Residue-level contacts at the interface:
Residue V118 in chain A is in contact with residue L13 in chain B (closest heavy-atom distance 3.9 Å).
Residue Q45 in chain A is in contact with residue I7 in chain B (closest heavy-atom distance 3.4 Å).
Residue Y17 in chain A is in contact with residue I11 in chain B (closest heavy-atom distance 3.2 Å).
Residue E43 in chain A interacts with residue I11 in chain B (closest heavy-atom distance 3.7 Å).
Residue I75 in chain A contacts residue V5 in chain B (closest heavy-atom distance 3.5 Å).
Residue V47 in chain A interacts with residue V6 in chain B (closest heavy-atom distance 3.4 Å).
Residue T74 in chain A is in contact with residue V5 in chain B (closest heavy-atom distance 2.8 Å).
Residue T30 in chain A is in contact with residue V6 in chain B (closest heavy-atom distance 3.6 Å).
Residue L105 in chain A is in contact with residue L13 in chain B (closest heavy-atom distance 3.8 Å).
Residue V44 in chain A interacts with residue R10 in chain B (closest heavy-atom distance 3.5 Å).
Residue T49 in chain A interacts with residue V5 in chain B (closest heavy-atom distance 4.0 Å).
Residue A16 in chain A is in contact with residue V12 in chain B (closest heavy-atom distance 3.4 Å).
Residue I46 in chain A is in contact with residue I7 in chain B (closest heavy-atom distance 3.4 Å).
Residue Q19 in chain A contacts residue R10 in chain B (closest heavy-atom distance 2.9 Å).
Residue R73 in chain A contacts residue V5 in chain B (closest heavy-atom distance 3.9 Å).
Residue T15 in chain A is in contact with residue L13 in chain B (closest heavy-atom distance 3.5 Å).
Residue V47 in chain A contacts residue V5 in chain B (closest heavy-atom distance 3.2 Å).
Residue Q39 in chain A is in contact with residue R10 in chain B (closest heavy-atom distance 2.8 Å).
Residue R22 in chain A is in contact with residue V8 in chain B (closest heavy-atom distance 3.5 Å).
Residue Y17 in chain A is in contact with residue V12 in chain B (closest heavy-atom distance 2.8 Å).
Residue A76 in chain A contacts residue C4 in chain B (closest heavy-atom distance 3.8 Å).
Residue T21 in chain A is in contact with residue V8 in chain B (closest heavy-atom distance 2.9 Å).
Residue E43 in chain A is in contact with residue S14 in chain B (closest heavy-atom distance 2.9 Å).
Residue R73 in chain A contacts residue G3 in chain B (closest heavy-atom distance 2.9 Å).
Residue C27 in chain A is in contact with residue V8 in chain B (closest heavy-atom distance 3.8 Å).
Residue T21 in chain A contacts residue G9 in chain B (closest heavy-atom distance 3.0 Å).
Residue S48 in chain A is in contact with residue V5 in chain B (closest heavy-atom distance 3.6 Å).
Residue Q45 in chain A contacts residue R10 in chain B (closest heavy-atom distance 3.7 Å).
Residue T21 in chain A interacts with residue R10 in chain B (closest heavy-atom distance 3.8 Å).
Residue S48 in chain A is in contact with residue V6 in chain B (closest heavy-atom distance 2.8 Å).
Residue Q19 in chain A contacts residue G9 in chain B (closest heavy-atom distance 3.0 Å).
Residue S31 in chain A interacts with residue G3 in chain B (closest heavy-atom distance 3.9 Å).
Residue V44 in chain A is in contact with residue I11 in chain B (closest heavy-atom distance 2.8 Å).
Residue T15 in chain A contacts residue G15 in chain B (closest heavy-atom distance 3.5 Å).
Residue T74 in chain A contacts residue C4 in chain B (closest heavy-atom distance 2.7 Å).
Residue Q20 in chain A interacts with residue V8 in chain B (closest heavy-atom distance 3.5 Å).
Residue T119 in chain A is in contact with residue I11 in chain B (closest heavy-atom distance 3.2 Å).
Residue I46 in chain A contacts residue V8 in chain B (closest heavy-atom distance 2.9 Å).
Residue I75 in chain A interacts with residue C4 in chain B (closest heavy-atom distance 3.9 Å).
Residue R120 in chain A interacts with residue I11 in chain B (closest heavy-atom distance 3.5 Å).
Residue E43 in chain A contacts residue L13 in chain B (closest heavy-atom distance 2.9 Å).
Residue E43 in chain A is in contact with residue V12 in chain B (closest heavy-atom distance 3.8 Å).
Residue I46 in chain A interacts with residue G9 in chain B (closest heavy-atom distance 3.0 Å).
Residue R22 in chain A is in contact with residue V6 in chain B (closest heavy-atom distance 3.7 Å).
Residue P81 in chain A contacts residue C4 in chain B (closest heavy-atom distance 3.5 Å).
Residue E41 in chain A contacts residue R10 in chain B (closest heavy-atom distance 3.4 Å).
Residue S31 in chain A contacts residue V6 in chain B (closest heavy-atom distance 3.5 Å).
Residue Y17 in chain A contacts residue R10 in chain B (closest heavy-atom distance 3.9 Å).
Residue S31 in chain A interacts with residue C4 in chain B (closest heavy-atom distance 3.1 Å).
Residue A76 in chain A interacts with residue V5 in chain B (closest heavy-atom distance 2.9 Å).
Residue W96 in chain A is in contact with residue V5 in chain B (closest heavy-atom distance 3.9 Å).
Residue V118 in chain A is in contact with residue I11 in chain B (closest heavy-atom distance 3.9 Å).
Residue R22 in chain A contacts residue I7 in chain B (closest heavy-atom distance 3.2 Å).
Residue A18 in chain A is in contact with residue R10 in chain B (closest heavy-atom distance 3.1 Å).
Residue T21 in chain A contacts residue I7 in chain B (closest heavy-atom distance 3.6 Å).
Residue A16 in chain A interacts with residue L13 in chain B (closest heavy-atom distance 3.6 Å).
Residue R73 in chain A interacts with residue K2 in chain B (closest heavy-atom distance 3.4 Å).
Residue C27 in chain A contacts residue V6 in chain B (closest heavy-atom distance 3.9 Å).
Residue Q45 in chain A contacts residue G9 in chain B (closest heavy-atom distance 3.3 Å).
Residue I46 in chain A interacts with residue R10 in chain B (closest heavy-atom distance 3.6 Å).

Sequence of chain A:
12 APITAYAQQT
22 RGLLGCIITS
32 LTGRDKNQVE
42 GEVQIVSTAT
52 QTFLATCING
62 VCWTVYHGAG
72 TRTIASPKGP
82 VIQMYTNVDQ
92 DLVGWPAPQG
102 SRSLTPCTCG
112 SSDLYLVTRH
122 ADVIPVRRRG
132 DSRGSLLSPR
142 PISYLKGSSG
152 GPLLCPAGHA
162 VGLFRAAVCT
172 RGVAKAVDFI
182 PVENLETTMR

These two protein chains interact to form a complex.

Sequence of chain B:
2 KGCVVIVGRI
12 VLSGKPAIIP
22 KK